This data describes a binding interaction between two proteins.

Contacts between the two chains:
Residue A16 in the second protein is in contact with residue V12 in the first protein (closest heavy-atom distance 3.1 Å).
Residue T119 in the second protein interacts with residue I11 in the first protein (closest heavy-atom distance 3.2 Å).
Residue V47 in the second protein contacts residue V5 in the first protein (closest heavy-atom distance 3.2 Å).
Residue R73 in the second protein is in contact with residue V5 in the first protein (closest heavy-atom distance 3.9 Å).
Residue R73 in the second protein is in contact with residue G3 in the first protein (closest heavy-atom distance 3.3 Å).
Residue S31 in the second protein interacts with residue S4 in the first protein (closest heavy-atom distance 3.0 Å).
Residue T21 in the second protein is in contact with residue I7 in the first protein (closest heavy-atom distance 3.6 Å).
Residue T15 in the second protein is in contact with residue L13 in the first protein (closest heavy-atom distance 3.3 Å).
Residue G34 in the second protein interacts with residue S4 in the first protein (closest heavy-atom distance 3.9 Å).
Residue A76 in the second protein contacts residue V5 in the first protein (closest heavy-atom distance 3.0 Å).
Residue T21 in the second protein is in contact with residue R10 in the first protein (closest heavy-atom distance 3.4 Å).
Residue Q19 in the second protein interacts with residue G9 in the first protein (closest heavy-atom distance 3.1 Å).
Residue Q20 in the second protein contacts residue V8 in the first protein (closest heavy-atom distance 3.3 Å).
Residue S48 in the second protein contacts residue V8 in the first protein (closest heavy-atom distance 3.5 Å).
Residue S48 in the second protein contacts residue V6 in the first protein (closest heavy-atom distance 2.8 Å).
Residue S31 in the second protein contacts residue G3 in the first protein (closest heavy-atom distance 3.6 Å).
Residue Y17 in the second protein contacts residue I11 in the first protein (closest heavy-atom distance 3.1 Å).
Residue A76 in the second protein contacts residue S4 in the first protein (closest heavy-atom distance 3.9 Å).
Residue Q19 in the second protein contacts residue R10 in the first protein (closest heavy-atom distance 2.7 Å).
Residue V118 in the second protein is in contact with residue I11 in the first protein (closest heavy-atom distance 3.8 Å).
Residue R22 in the second protein interacts with residue V6 in the first protein (closest heavy-atom distance 3.8 Å).
Residue G42 in the second protein interacts with residue I11 in the first protein (closest heavy-atom distance 3.7 Å).
Residue E43 in the second protein is in contact with residue L13 in the first protein (closest heavy-atom distance 3.1 Å).
Residue S31 in the second protein contacts residue V6 in the first protein (closest heavy-atom distance 3.5 Å).
Residue E41 in the second protein contacts residue R10 in the first protein (closest heavy-atom distance 3.4 Å).
Residue C27 in the second protein contacts residue V8 in the first protein (closest heavy-atom distance 3.5 Å).
Residue I46 in the second protein contacts residue I7 in the first protein (closest heavy-atom distance 3.5 Å).
Residue I46 in the second protein interacts with residue G9 in the first protein (closest heavy-atom distance 3.0 Å).
Residue E43 in the second protein is in contact with residue S14 in the first protein (closest heavy-atom distance 2.6 Å).
Residue R22 in the second protein interacts with residue V8 in the first protein (closest heavy-atom distance 3.2 Å).
Residue T15 in the second protein contacts residue V12 in the first protein (closest heavy-atom distance 3.9 Å).
Residue T15 in the second protein interacts with residue G15 in the first protein (closest heavy-atom distance 3.3 Å).
Residue Y17 in the second protein contacts residue R10 in the first protein (closest heavy-atom distance 3.9 Å).
Residue T74 in the second protein is in contact with residue S4 in the first protein (closest heavy-atom distance 3.0 Å).
Residue I75 in the second protein contacts residue V5 in the first protein (closest heavy-atom distance 3.4 Å).
Residue R73 in the second protein contacts residue K2 in the first protein (closest heavy-atom distance 3.9 Å).
Residue Y17 in the second protein contacts residue V12 in the first protein (closest heavy-atom distance 2.9 Å).
Residue R120 in the second protein is in contact with residue I11 in the first protein (closest heavy-atom distance 3.8 Å).
Residue W96 in the second protein contacts residue V5 in the first protein (closest heavy-atom distance 3.9 Å).
Residue T74 in the second protein is in contact with residue V5 in the first protein (closest heavy-atom distance 2.7 Å).
Residue V118 in the second protein is in contact with residue L13 in the first protein (closest heavy-atom distance 3.8 Å).
Residue A16 in the second protein interacts with residue L13 in the first protein (closest heavy-atom distance 3.5 Å).
Residue T21 in the second protein interacts with residue V8 in the first protein (closest heavy-atom distance 2.8 Å).
Residue I46 in the second protein is in contact with residue R10 in the first protein (closest heavy-atom distance 3.6 Å).
Residue Q39 in the second protein is in contact with residue R10 in the first protein (closest heavy-atom distance 3.0 Å).
Residue E43 in the second protein interacts with residue V12 in the first protein (closest heavy-atom distance 3.7 Å).
Residue A18 in the second protein contacts residue R10 in the first protein (closest heavy-atom distance 3.2 Å).
Residue S48 in the second protein contacts residue V5 in the first protein (closest heavy-atom distance 3.4 Å).
Residue T30 in the second protein interacts with residue V6 in the first protein (closest heavy-atom distance 3.6 Å).
Residue Q45 in the second protein is in contact with residue I7 in the first protein (closest heavy-atom distance 3.4 Å).
Residue Q45 in the second protein contacts residue G9 in the first protein (closest heavy-atom distance 3.6 Å).
Residue V44 in the second protein contacts residue R10 in the first protein (closest heavy-atom distance 3.5 Å).
Residue I46 in the second protein is in contact with residue V8 in the first protein (closest heavy-atom distance 2.8 Å).
Residue V47 in the second protein contacts residue V6 in the first protein (closest heavy-atom distance 3.6 Å).
Residue C27 in the second protein interacts with residue V6 in the first protein (closest heavy-atom distance 3.8 Å).
Residue E43 in the second protein is in contact with residue I11 in the first protein (closest heavy-atom distance 3.5 Å).
Residue R103 in the second protein interacts with residue S14 in the first protein (closest heavy-atom distance 3.7 Å).
Residue T21 in the second protein is in contact with residue G9 in the first protein (closest heavy-atom distance 3.2 Å).
Residue R22 in the second protein interacts with residue I7 in the first protein (closest heavy-atom distance 3.5 Å).
Residue V44 in the second protein contacts residue I11 in the first protein (closest heavy-atom distance 2.9 Å).

Sequence of the first protein:
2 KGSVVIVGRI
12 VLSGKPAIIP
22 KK

Sequence of the second protein:
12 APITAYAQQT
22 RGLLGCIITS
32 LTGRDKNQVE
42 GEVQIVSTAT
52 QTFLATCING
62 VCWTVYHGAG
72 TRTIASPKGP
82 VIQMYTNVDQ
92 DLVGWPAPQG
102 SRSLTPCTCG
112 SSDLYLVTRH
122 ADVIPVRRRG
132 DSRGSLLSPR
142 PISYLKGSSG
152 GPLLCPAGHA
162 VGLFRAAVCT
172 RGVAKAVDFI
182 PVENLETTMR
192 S